Sequence of protein 1:
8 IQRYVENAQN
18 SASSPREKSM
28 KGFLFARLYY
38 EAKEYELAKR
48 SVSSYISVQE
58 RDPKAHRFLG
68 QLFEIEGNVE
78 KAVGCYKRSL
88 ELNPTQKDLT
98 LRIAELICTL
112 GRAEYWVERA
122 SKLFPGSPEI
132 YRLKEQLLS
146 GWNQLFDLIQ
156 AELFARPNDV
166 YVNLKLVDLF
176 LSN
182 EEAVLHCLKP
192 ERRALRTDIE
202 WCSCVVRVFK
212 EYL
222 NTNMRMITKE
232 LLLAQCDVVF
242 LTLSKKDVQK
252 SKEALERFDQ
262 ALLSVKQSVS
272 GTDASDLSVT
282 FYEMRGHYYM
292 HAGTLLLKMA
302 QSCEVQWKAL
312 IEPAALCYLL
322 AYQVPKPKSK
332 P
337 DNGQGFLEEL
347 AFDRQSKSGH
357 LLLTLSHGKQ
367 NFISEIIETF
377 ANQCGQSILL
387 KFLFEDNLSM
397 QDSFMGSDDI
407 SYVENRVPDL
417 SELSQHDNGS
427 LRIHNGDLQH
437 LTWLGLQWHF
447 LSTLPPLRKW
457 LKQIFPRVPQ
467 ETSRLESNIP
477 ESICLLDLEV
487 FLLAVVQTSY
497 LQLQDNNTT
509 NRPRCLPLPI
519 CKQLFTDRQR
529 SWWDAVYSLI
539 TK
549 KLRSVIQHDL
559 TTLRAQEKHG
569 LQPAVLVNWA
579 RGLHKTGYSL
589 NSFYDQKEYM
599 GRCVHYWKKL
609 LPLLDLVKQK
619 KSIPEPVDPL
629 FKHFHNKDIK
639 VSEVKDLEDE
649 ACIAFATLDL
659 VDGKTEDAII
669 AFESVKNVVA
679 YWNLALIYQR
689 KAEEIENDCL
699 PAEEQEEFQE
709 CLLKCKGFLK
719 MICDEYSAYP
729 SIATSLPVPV

Residue-level contacts at the interface:
Residue G112 in protein 1 is in contact with residue C1642 in protein 2 (closest heavy-atom distance 3.5 Å).
Residue Y116 in protein 1 is in contact with residue E1645 in protein 2 (closest heavy-atom distance 4.2 Å).
Residue G112 in protein 1 is in contact with residue E1645 in protein 2 (closest heavy-atom distance 4.3 Å).
Residue R113 in protein 1 is in contact with residue E1645 in protein 2 (closest heavy-atom distance 3.8 Å).

Sequence of protein 2:
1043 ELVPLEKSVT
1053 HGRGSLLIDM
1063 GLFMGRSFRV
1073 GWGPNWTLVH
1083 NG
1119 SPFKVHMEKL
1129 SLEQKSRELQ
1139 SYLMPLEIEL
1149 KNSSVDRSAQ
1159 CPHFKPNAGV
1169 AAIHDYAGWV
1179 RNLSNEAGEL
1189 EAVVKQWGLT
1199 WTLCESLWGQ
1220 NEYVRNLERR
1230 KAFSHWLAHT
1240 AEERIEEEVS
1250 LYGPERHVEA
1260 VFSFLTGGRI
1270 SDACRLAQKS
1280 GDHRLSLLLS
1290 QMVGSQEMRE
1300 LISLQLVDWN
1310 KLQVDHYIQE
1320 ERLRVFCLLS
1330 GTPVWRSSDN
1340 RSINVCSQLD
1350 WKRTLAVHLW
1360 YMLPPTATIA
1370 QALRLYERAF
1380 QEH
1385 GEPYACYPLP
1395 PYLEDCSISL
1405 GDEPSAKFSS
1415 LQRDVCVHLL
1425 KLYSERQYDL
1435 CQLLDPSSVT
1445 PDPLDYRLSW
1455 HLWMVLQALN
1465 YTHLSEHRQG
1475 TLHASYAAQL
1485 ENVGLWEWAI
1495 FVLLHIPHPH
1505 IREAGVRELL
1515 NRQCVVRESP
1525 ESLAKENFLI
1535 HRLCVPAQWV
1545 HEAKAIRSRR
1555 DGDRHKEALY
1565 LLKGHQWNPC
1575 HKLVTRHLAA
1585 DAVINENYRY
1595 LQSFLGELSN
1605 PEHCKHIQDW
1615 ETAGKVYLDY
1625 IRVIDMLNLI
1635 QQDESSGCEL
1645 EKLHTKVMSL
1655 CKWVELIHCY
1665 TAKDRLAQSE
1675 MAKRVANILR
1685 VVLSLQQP

This data describes a binding interaction between two proteins.